Sequence of the first protein:
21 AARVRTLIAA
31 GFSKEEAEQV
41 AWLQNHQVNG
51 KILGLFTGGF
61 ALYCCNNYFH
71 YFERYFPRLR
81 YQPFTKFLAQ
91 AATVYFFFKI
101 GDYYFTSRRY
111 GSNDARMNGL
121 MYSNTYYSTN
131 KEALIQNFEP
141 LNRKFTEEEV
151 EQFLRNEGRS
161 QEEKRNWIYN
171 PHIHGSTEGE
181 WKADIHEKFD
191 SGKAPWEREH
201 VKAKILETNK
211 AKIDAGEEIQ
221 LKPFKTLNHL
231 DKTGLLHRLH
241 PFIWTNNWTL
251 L

Sequence of the second protein:
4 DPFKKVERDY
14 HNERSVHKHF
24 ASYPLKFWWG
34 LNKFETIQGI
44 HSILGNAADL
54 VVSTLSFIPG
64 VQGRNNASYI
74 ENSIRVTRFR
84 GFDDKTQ

These two protein chains interact to form a complex.

Residue-level contacts at the interface:
Residue A21 in the first protein interacts with residue K88 in the second protein (closest heavy-atom distance 4.2 Å).
Residue E217 in the first protein is in contact with residue R11 in the second protein (closest heavy-atom distance 5.0 Å).
Residue Q44 in the first protein is in contact with residue K88 in the second protein (closest heavy-atom distance 4.8 Å).
Residue A22 in the first protein contacts residue T89 in the second protein (closest heavy-atom distance 4.9 Å).
Residue R23 in the first protein contacts residue K88 in the second protein (closest heavy-atom distance 4.6 Å).
Residue A22 in the first protein interacts with residue K88 in the second protein (closest heavy-atom distance 3.8 Å).